Interface contacts:
Residue H130 in protein 1 is in contact with residue Y57 in protein 2 (closest heavy-atom distance 3.2 Å).
Residue H130 in protein 1 is in contact with residue A53 in protein 2 (closest heavy-atom distance 4.5 Å).
Residue A122 in protein 1 is in contact with residue F45 in protein 2 (closest heavy-atom distance 4.4 Å).
Residue H130 in protein 1 is in contact with residue Y54 in protein 2 (closest heavy-atom distance 3.7 Å).
Residue T129 in protein 1 contacts residue V47 in protein 2 (closest heavy-atom distance 3.5 Å).
Residue H112 in protein 1 is in contact with residue P37 in protein 2 (closest heavy-atom distance 4.5 Å).
Residue I133 in protein 1 is in contact with residue Y54 in protein 2 (closest heavy-atom distance 3.6 Å).
Residue A122 in protein 1 interacts with residue G46 in protein 2 (closest heavy-atom distance 3.5 Å).
Residue F126 in protein 1 is in contact with residue G50 in protein 2 (closest heavy-atom distance 3.6 Å).
Residue V207 in protein 1 interacts with residue P116 in protein 2 (closest heavy-atom distance 3.9 Å).
Residue F126 in protein 1 contacts residue A53 in protein 2 (closest heavy-atom distance 4.4 Å).
Residue V109 in protein 1 interacts with residue F45 in protein 2 (closest heavy-atom distance 3.8 Å).
Residue F203 in protein 1 interacts with residue F117 in protein 2 (closest heavy-atom distance 3.8 Å).
Residue I133 in protein 1 contacts residue G50 in protein 2 (closest heavy-atom distance 4.6 Å).
Residue L118 in protein 1 contacts residue P37 in protein 2 (closest heavy-atom distance 4.8 Å).
Residue I133 in protein 1 is in contact with residue C51 in protein 2 (closest heavy-atom distance 5.0 Å).
Residue L118 in protein 1 is in contact with residue V39 in protein 2 (closest heavy-atom distance 4.4 Å).
Residue H112 in protein 1 is in contact with residue F45 in protein 2 (closest heavy-atom distance 4.2 Å).
Residue N113 in protein 1 contacts residue S42 in protein 2 (closest heavy-atom distance 2.5 Å).
Residue H112 in protein 1 is in contact with residue H41 in protein 2 (closest heavy-atom distance 3.1 Å).
Residue F126 in protein 1 is in contact with residue V47 in protein 2 (closest heavy-atom distance 4.8 Å).
Residue V236 in protein 1 interacts with residue H100 in protein 2 (closest heavy-atom distance 3.9 Å).
Residue V207 in protein 1 interacts with residue L115 in protein 2 (closest heavy-atom distance 4.2 Å).
Residue S235 in protein 1 contacts residue H100 in protein 2 (closest heavy-atom distance 4.3 Å).
Residue S235 in protein 1 contacts residue L104 in protein 2 (closest heavy-atom distance 4.3 Å).
Residue T129 in protein 1 is in contact with residue C51 in protein 2 (closest heavy-atom distance 4.8 Å).
Residue L118 in protein 1 contacts residue S38 in protein 2 (closest heavy-atom distance 4.3 Å).
Residue F126 in protein 1 is in contact with residue A49 in protein 2 (closest heavy-atom distance 3.8 Å).
Residue L118 in protein 1 interacts with residue S42 in protein 2 (closest heavy-atom distance 3.4 Å).
Residue F137 in protein 1 interacts with residue Y54 in protein 2 (closest heavy-atom distance 4.0 Å).
Residue F126 in protein 1 interacts with residue G46 in protein 2 (closest heavy-atom distance 3.5 Å).
Residue N113 in protein 1 is in contact with residue F45 in protein 2 (closest heavy-atom distance 3.7 Å).
Residue T134 in protein 1 is in contact with residue Y54 in protein 2 (closest heavy-atom distance 2.4 Å).
Residue I232 in protein 1 is in contact with residue L104 in protein 2 (closest heavy-atom distance 4.2 Å).
Residue T129 in protein 1 contacts residue G50 in protein 2 (closest heavy-atom distance 4.5 Å).
Residue S125 in protein 1 contacts residue S42 in protein 2 (closest heavy-atom distance 4.5 Å).
Residue L210 in protein 1 contacts residue L115 in protein 2 (closest heavy-atom distance 4.7 Å).
Residue V121 in protein 1 interacts with residue V39 in protein 2 (closest heavy-atom distance 4.1 Å).
Residue S125 in protein 1 is in contact with residue V47 in protein 2 (closest heavy-atom distance 4.5 Å).
Residue N211 in protein 1 contacts residue L115 in protein 2 (closest heavy-atom distance 4.3 Å).
Residue S125 in protein 1 is in contact with residue I43 in protein 2 (closest heavy-atom distance 3.5 Å).
Residue P114 in protein 1 interacts with residue P37 in protein 2 (closest heavy-atom distance 4.6 Å).
Residue F137 in protein 1 is in contact with residue Y58 in protein 2 (closest heavy-atom distance 3.6 Å).
Residue S125 in protein 1 is in contact with residue G46 in protein 2 (closest heavy-atom distance 4.1 Å).
Residue L210 in protein 1 interacts with residue P116 in protein 2 (closest heavy-atom distance 3.9 Å).
Residue T129 in protein 1 interacts with residue G46 in protein 2 (closest heavy-atom distance 4.4 Å).
Residue V121 in protein 1 contacts residue I43 in protein 2 (closest heavy-atom distance 3.8 Å).
Residue A122 in protein 1 contacts residue S42 in protein 2 (closest heavy-atom distance 3.6 Å).
Residue V121 in protein 1 contacts residue S42 in protein 2 (closest heavy-atom distance 3.8 Å).
Residue F108 in protein 1 interacts with residue F45 in protein 2 (closest heavy-atom distance 3.3 Å).
Residue H112 in protein 1 is in contact with residue S42 in protein 2 (closest heavy-atom distance 4.6 Å).
Residue V207 in protein 1 interacts with residue F117 in protein 2 (closest heavy-atom distance 5.0 Å).
Residue N113 in protein 1 is in contact with residue H41 in protein 2 (closest heavy-atom distance 5.0 Å).

This data describes a binding interaction between two proteins.

Sequence of protein 2:
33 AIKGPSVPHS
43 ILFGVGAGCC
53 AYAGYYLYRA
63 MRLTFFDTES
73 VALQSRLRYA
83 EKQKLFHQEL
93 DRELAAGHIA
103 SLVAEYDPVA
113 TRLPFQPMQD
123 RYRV

Sequence of protein 1:
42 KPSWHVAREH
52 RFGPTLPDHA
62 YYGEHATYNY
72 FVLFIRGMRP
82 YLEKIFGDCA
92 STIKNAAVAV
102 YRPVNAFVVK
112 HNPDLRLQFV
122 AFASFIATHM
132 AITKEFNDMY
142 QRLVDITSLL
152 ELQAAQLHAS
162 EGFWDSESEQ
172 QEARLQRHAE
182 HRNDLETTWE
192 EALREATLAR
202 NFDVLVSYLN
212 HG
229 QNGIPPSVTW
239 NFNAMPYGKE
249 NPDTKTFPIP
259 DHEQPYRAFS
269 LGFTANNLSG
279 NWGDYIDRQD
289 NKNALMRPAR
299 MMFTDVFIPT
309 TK